Residue-level contacts at the interface:
Residue K131 in the first protein is in contact with residue S102 in the second protein (closest heavy-atom distance 4.4 Å).
Residue K131 in the first protein contacts residue S114 in the second protein (closest heavy-atom distance 2.6 Å).
Residue F153 in the first protein is in contact with residue R60 in the second protein (closest heavy-atom distance 2.7 Å).
Residue G133 in the first protein interacts with residue Y106 in the second protein (closest heavy-atom distance 3.7 Å).
Residue V72 in the first protein contacts residue S107 in the second protein (closest heavy-atom distance 3.2 Å).
Residue Y75 in the first protein is in contact with residue R60 in the second protein (closest heavy-atom distance 2.9 Å).
Residue D78 in the first protein is in contact with residue Y111 in the second protein (closest heavy-atom distance 3.8 Å).
Residue H152 in the first protein is in contact with residue Y112 in the second protein (closest heavy-atom distance 2.7 Å).
Residue K81 in the first protein contacts residue R60 in the second protein (closest heavy-atom distance 3.7 Å).
Residue K131 in the first protein interacts with residue Y115 in the second protein (closest heavy-atom distance 3.2 Å).
Residue V150 in the first protein interacts with residue Y106 in the second protein (closest heavy-atom distance 3.5 Å).
Residue D78 in the first protein interacts with residue K66 in the second protein (closest heavy-atom distance 3.1 Å).
Residue V76 in the first protein is in contact with residue T59 in the second protein (closest heavy-atom distance 3.8 Å).
Residue F153 in the first protein interacts with residue Y106 in the second protein (closest heavy-atom distance 4.0 Å).
Residue D78 in the first protein is in contact with residue T59 in the second protein (closest heavy-atom distance 3.4 Å).
Residue E71 in the first protein interacts with residue A105 in the second protein (closest heavy-atom distance 3.5 Å).
Residue Q132 in the first protein interacts with residue A109 in the second protein (closest heavy-atom distance 3.5 Å).
Residue F153 in the first protein interacts with residue Y111 in the second protein (closest heavy-atom distance 3.5 Å).
Residue H152 in the first protein interacts with residue G108 in the second protein (closest heavy-atom distance 3.5 Å).
Residue V76 in the first protein is in contact with residue R60 in the second protein (closest heavy-atom distance 3.4 Å).
Residue H152 in the first protein contacts residue Y106 in the second protein (closest heavy-atom distance 3.3 Å).
Residue D77 in the first protein is in contact with residue G57 in the second protein (closest heavy-atom distance 4.2 Å).
Residue Q132 in the first protein is in contact with residue Y115 in the second protein (closest heavy-atom distance 3.9 Å).
Residue W146 in the first protein is in contact with residue A105 in the second protein (closest heavy-atom distance 3.7 Å).
Residue H152 in the first protein interacts with residue Y111 in the second protein (closest heavy-atom distance 3.8 Å).
Residue A134 in the first protein is in contact with residue Y106 in the second protein (closest heavy-atom distance 4.1 Å).
Residue K81 in the first protein interacts with residue K66 in the second protein (closest heavy-atom distance 4.2 Å).
Residue K81 in the first protein is in contact with residue Y111 in the second protein (closest heavy-atom distance 2.9 Å).
Residue Q132 in the first protein contacts residue Y112 in the second protein (closest heavy-atom distance 3.5 Å).
Residue K131 in the first protein contacts residue Y112 in the second protein (closest heavy-atom distance 4.3 Å).
Residue Q132 in the first protein contacts residue A105 in the second protein (closest heavy-atom distance 2.8 Å).
Residue F153 in the first protein interacts with residue S107 in the second protein (closest heavy-atom distance 3.3 Å).
Residue K131 in the first protein contacts residue D117 in the second protein (closest heavy-atom distance 2.7 Å).
Residue F153 in the first protein is in contact with residue G108 in the second protein (closest heavy-atom distance 3.6 Å).
Residue Q132 in the first protein interacts with residue Y106 in the second protein (closest heavy-atom distance 2.7 Å).
Residue I73 in the first protein is in contact with residue I58 in the second protein (closest heavy-atom distance 3.7 Å).
Residue V76 in the first protein contacts residue I58 in the second protein (closest heavy-atom distance 3.5 Å).
Residue E71 in the first protein interacts with residue A104 in the second protein (closest heavy-atom distance 4.0 Å).
Residue Q132 in the first protein is in contact with residue A104 in the second protein (closest heavy-atom distance 3.6 Å).
Residue D77 in the first protein interacts with residue T59 in the second protein (closest heavy-atom distance 4.4 Å).
Residue Q132 in the first protein is in contact with residue S114 in the second protein (closest heavy-atom distance 4.6 Å).
Residue D78 in the first protein interacts with residue R60 in the second protein (closest heavy-atom distance 3.5 Å).
Residue Q132 in the first protein is in contact with residue S103 in the second protein (closest heavy-atom distance 3.2 Å).
Residue V76 in the first protein is in contact with residue G57 in the second protein (closest heavy-atom distance 3.7 Å).
Residue I73 in the first protein interacts with residue S107 in the second protein (closest heavy-atom distance 3.7 Å).
Residue V74 in the first protein contacts residue R60 in the second protein (closest heavy-atom distance 3.1 Å).
Residue R130 in the first protein contacts residue S114 in the second protein (closest heavy-atom distance 4.1 Å).
Residue V72 in the first protein is in contact with residue A105 in the second protein (closest heavy-atom distance 2.9 Å).
Residue G133 in the first protein interacts with residue Y112 in the second protein (closest heavy-atom distance 3.9 Å).
Residue Y75 in the first protein is in contact with residue I58 in the second protein (closest heavy-atom distance 4.4 Å).
Residue K70 in the first protein is in contact with residue A104 in the second protein (closest heavy-atom distance 4.4 Å).
Residue V74 in the first protein contacts residue S107 in the second protein (closest heavy-atom distance 3.1 Å).
Residue K70 in the first protein contacts residue A105 in the second protein (closest heavy-atom distance 3.9 Å).
Residue D78 in the first protein contacts residue Y61 in the second protein (closest heavy-atom distance 3.5 Å).
Residue F148 in the first protein interacts with residue A105 in the second protein (closest heavy-atom distance 3.7 Å).
Residue L96 in the first protein contacts residue A105 in the second protein (closest heavy-atom distance 3.7 Å).
Residue V72 in the first protein interacts with residue Y106 in the second protein (closest heavy-atom distance 3.2 Å).
Residue K70 in the first protein is in contact with residue S103 in the second protein (closest heavy-atom distance 4.5 Å).
Residue F148 in the first protein interacts with residue Y106 in the second protein (closest heavy-atom distance 4.0 Å).
Residue K131 in the first protein contacts residue Y116 in the second protein (closest heavy-atom distance 4.0 Å).

Sequence of the first protein:
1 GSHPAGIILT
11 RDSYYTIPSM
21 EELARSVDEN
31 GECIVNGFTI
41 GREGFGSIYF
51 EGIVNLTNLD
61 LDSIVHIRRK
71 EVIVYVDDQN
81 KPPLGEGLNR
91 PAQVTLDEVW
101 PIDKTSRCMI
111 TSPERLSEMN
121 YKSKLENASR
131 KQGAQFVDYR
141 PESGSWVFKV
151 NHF

These two protein chains interact to form a complex.

Sequence of the second protein:
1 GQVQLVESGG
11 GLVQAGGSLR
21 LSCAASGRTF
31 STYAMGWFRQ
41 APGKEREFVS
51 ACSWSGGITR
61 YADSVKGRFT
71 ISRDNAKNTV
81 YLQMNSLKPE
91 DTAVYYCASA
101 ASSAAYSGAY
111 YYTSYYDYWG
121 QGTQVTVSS